Sequence of chain B:
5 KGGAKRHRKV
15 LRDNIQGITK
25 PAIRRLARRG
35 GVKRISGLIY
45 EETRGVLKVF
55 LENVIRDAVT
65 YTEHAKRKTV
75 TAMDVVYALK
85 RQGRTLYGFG

Sequence of chain A:
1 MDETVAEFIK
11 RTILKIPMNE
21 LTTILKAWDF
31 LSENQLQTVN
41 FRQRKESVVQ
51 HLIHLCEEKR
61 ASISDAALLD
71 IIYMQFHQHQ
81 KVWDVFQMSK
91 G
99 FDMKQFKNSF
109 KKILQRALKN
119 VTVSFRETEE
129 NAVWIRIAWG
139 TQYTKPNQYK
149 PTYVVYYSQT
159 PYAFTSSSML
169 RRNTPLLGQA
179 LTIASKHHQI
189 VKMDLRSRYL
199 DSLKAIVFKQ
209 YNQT

Interface contacts:
Residue K143 in chain A is in contact with residue G6 in chain B (closest heavy-atom distance 4.5 Å).
Residue R11 in chain A is in contact with residue R71 in chain B (closest heavy-atom distance 4.9 Å).
Residue E7 in chain A contacts residue E67 in chain B (closest heavy-atom distance 4.1 Å).
Residue K143 in chain A interacts with residue A8 in chain B (closest heavy-atom distance 3.1 Å).
Residue E46 in chain A contacts residue K70 in chain B (closest heavy-atom distance 3.3 Å).
Residue R11 in chain A interacts with residue E67 in chain B (closest heavy-atom distance 4.5 Å).
Residue K143 in chain A interacts with residue G7 in chain B (closest heavy-atom distance 3.6 Å).
Residue Y141 in chain A contacts residue K13 in chain B (closest heavy-atom distance 2.2 Å).
Residue Y141 in chain A interacts with residue H11 in chain B (closest heavy-atom distance 3.6 Å).
Residue Y141 in chain A is in contact with residue K9 in chain B (closest heavy-atom distance 3.9 Å).
Residue Y141 in chain A is in contact with residue L15 in chain B (closest heavy-atom distance 4.6 Å).
Residue Y141 in chain A interacts with residue V14 in chain B (closest heavy-atom distance 3.4 Å).
Residue K143 in chain A interacts with residue K9 in chain B (closest heavy-atom distance 4.9 Å).
Residue R11 in chain A contacts residue K72 in chain B (closest heavy-atom distance 3.4 Å).

This data describes a binding interaction between two proteins.